Sequence of protein 2:
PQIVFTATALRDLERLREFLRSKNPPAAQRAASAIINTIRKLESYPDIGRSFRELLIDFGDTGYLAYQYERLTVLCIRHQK

Sequence of protein 1:
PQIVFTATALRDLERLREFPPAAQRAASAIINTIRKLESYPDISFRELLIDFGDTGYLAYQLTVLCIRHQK

This data describes a binding interaction between two proteins.

Contacts between the two chains:
Residue G68 in protein 2 contacts residue D69 in protein 1 (closest heavy-atom distance 3.4 Å).
Residue D69 in protein 2 interacts with residue K93 in protein 1 (closest heavy-atom distance 3.9 Å).
Residue G68 in protein 2 interacts with residue T70 in protein 1 (closest heavy-atom distance 4.4 Å).
Residue F67 in protein 2 contacts residue D69 in protein 1 (closest heavy-atom distance 4.9 Å).
Residue G68 in protein 2 is in contact with residue G68 in protein 1 (closest heavy-atom distance 4.4 Å).
Residue D69 in protein 2 interacts with residue D66 in protein 1 (closest heavy-atom distance 3.8 Å).
Residue N25 in protein 2 is in contact with residue D66 in protein 1 (closest heavy-atom distance 4.6 Å).